Sequence of protein 1:
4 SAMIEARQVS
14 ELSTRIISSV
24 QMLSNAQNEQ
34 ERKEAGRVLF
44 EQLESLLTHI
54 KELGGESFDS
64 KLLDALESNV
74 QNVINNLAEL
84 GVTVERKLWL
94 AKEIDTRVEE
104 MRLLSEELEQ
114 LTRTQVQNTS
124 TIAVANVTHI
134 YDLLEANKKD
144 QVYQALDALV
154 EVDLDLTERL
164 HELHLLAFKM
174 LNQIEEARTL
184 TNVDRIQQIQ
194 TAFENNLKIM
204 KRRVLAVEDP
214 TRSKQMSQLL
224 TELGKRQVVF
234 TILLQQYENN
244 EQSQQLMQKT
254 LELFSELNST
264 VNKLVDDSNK

Sequence of protein 2:
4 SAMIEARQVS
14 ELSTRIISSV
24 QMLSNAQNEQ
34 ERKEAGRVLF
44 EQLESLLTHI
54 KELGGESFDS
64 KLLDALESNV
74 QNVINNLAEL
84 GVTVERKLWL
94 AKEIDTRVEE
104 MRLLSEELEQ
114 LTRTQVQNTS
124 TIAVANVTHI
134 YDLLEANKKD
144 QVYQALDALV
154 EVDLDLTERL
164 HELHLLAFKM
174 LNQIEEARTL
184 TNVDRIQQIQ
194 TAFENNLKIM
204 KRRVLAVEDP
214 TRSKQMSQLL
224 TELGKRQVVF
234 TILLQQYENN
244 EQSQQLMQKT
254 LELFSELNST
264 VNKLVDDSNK

Interface contacts:
Residue T17 in protein 2 contacts residue S258 in protein 1 (closest heavy-atom distance 3.3 Å).
Residue F171 in protein 2 contacts residue L168 in protein 1 (closest heavy-atom distance 3.4 Å).
Residue A126 in protein 2 is in contact with residue L157 in protein 1 (closest heavy-atom distance 3.3 Å).
Residue Y146 in protein 2 interacts with residue Y134 in protein 1 (closest heavy-atom distance 3.4 Å).
Residue R116 in protein 2 interacts with residue E165 in protein 1 (closest heavy-atom distance 3.5 Å).
Residue Q251 in protein 2 interacts with residue Q24 in protein 1 (closest heavy-atom distance 2.9 Å).
Residue L157 in protein 2 is in contact with residue A126 in protein 1 (closest heavy-atom distance 3.3 Å).
Residue E178 in protein 2 is in contact with residue R188 in protein 1 (closest heavy-atom distance 3.4 Å).
Residue N175 in protein 2 interacts with residue K172 in protein 1 (closest heavy-atom distance 3.1 Å).
Residue L137 in protein 2 is in contact with residue Y146 in protein 1 (closest heavy-atom distance 3.6 Å).
Residue Y146 in protein 2 is in contact with residue E138 in protein 1 (closest heavy-atom distance 3.1 Å).
Residue K142 in protein 2 interacts with residue L137 in protein 1 (closest heavy-atom distance 3.5 Å).
Residue T182 in protein 2 is in contact with residue N185 in protein 1 (closest heavy-atom distance 3.4 Å).
Residue R10 in protein 2 contacts residue N265 in protein 1 (closest heavy-atom distance 3.5 Å).
Residue E165 in protein 2 is in contact with residue R116 in protein 1 (closest heavy-atom distance 3.5 Å).
Residue N265 in protein 2 contacts residue R10 in protein 1 (closest heavy-atom distance 3.5 Å).
Residue S21 in protein 2 contacts residue L254 in protein 1 (closest heavy-atom distance 3.1 Å).
Residue N185 in protein 2 interacts with residue T182 in protein 1 (closest heavy-atom distance 3.4 Å).
Residue V153 in protein 2 interacts with residue V130 in protein 1 (closest heavy-atom distance 3.5 Å).
Residue Q251 in protein 2 is in contact with residue S21 in protein 1 (closest heavy-atom distance 3.3 Å).
Residue V130 in protein 2 is in contact with residue V153 in protein 1 (closest heavy-atom distance 3.5 Å).
Residue H164 in protein 2 contacts residue H164 in protein 1 (closest heavy-atom distance 2.6 Å).
Residue Q24 in protein 2 interacts with residue Q251 in protein 1 (closest heavy-atom distance 2.9 Å).
Residue K142 in protein 2 interacts with residue E138 in protein 1 (closest heavy-atom distance 3.1 Å).
Residue F171 in protein 2 is in contact with residue K172 in protein 1 (closest heavy-atom distance 3.6 Å).
Residue H164 in protein 2 contacts residue H167 in protein 1 (closest heavy-atom distance 3.4 Å).
Residue L168 in protein 2 contacts residue L168 in protein 1 (closest heavy-atom distance 3.1 Å).
Residue Y134 in protein 2 interacts with residue L149 in protein 1 (closest heavy-atom distance 3.4 Å).
Residue H167 in protein 2 is in contact with residue H164 in protein 1 (closest heavy-atom distance 3.4 Å).
Residue E138 in protein 2 is in contact with residue K142 in protein 1 (closest heavy-atom distance 3.1 Å).
Residue R188 in protein 2 is in contact with residue E178 in protein 1 (closest heavy-atom distance 3.4 Å).
Residue K142 in protein 2 is in contact with residue N140 in protein 1 (closest heavy-atom distance 3.2 Å).
Residue S13 in protein 2 interacts with residue S13 in protein 1 (closest heavy-atom distance 2.9 Å).
Residue T184 in protein 2 interacts with residue T184 in protein 1 (closest heavy-atom distance 2.6 Å).
Residue L168 in protein 2 is in contact with residue F171 in protein 1 (closest heavy-atom distance 3.4 Å).
Residue Y134 in protein 2 is in contact with residue D150 in protein 1 (closest heavy-atom distance 2.5 Å).
Residue L254 in protein 2 interacts with residue S21 in protein 1 (closest heavy-atom distance 3.1 Å).
Residue K172 in protein 2 contacts residue N175 in protein 1 (closest heavy-atom distance 3.1 Å).
Residue N175 in protein 2 interacts with residue N175 in protein 1 (closest heavy-atom distance 3.1 Å).
Residue L152 in protein 2 is in contact with residue L152 in protein 1 (closest heavy-atom distance 3.3 Å).
Residue N140 in protein 2 is in contact with residue K142 in protein 1 (closest heavy-atom distance 3.2 Å).
Residue S21 in protein 2 contacts residue Q251 in protein 1 (closest heavy-atom distance 3.3 Å).
Residue L137 in protein 2 interacts with residue K142 in protein 1 (closest heavy-atom distance 3.5 Å).
Residue Y146 in protein 2 is in contact with residue L137 in protein 1 (closest heavy-atom distance 3.6 Å).
Residue I133 in protein 2 is in contact with residue L149 in protein 1 (closest heavy-atom distance 3.5 Å).
Residue L149 in protein 2 interacts with residue Y134 in protein 1 (closest heavy-atom distance 3.4 Å).
Residue L149 in protein 2 contacts residue I133 in protein 1 (closest heavy-atom distance 3.5 Å).
Residue Q247 in protein 2 is in contact with residue N28 in protein 1 (closest heavy-atom distance 3.6 Å).
Residue V145 in protein 2 contacts residue L137 in protein 1 (closest heavy-atom distance 3.3 Å).
Residue D150 in protein 2 contacts residue Y134 in protein 1 (closest heavy-atom distance 2.5 Å).
Residue N28 in protein 2 interacts with residue Q247 in protein 1 (closest heavy-atom distance 3.6 Å).
Residue E161 in protein 2 is in contact with residue S123 in protein 1 (closest heavy-atom distance 2.8 Å).
Residue L137 in protein 2 interacts with residue V145 in protein 1 (closest heavy-atom distance 3.3 Å).
Residue E138 in protein 2 is in contact with residue Y146 in protein 1 (closest heavy-atom distance 3.1 Å).
Residue E179 in protein 2 is in contact with residue R188 in protein 1 (closest heavy-atom distance 3.5 Å).
Residue S258 in protein 2 interacts with residue T17 in protein 1 (closest heavy-atom distance 3.3 Å).
Residue R188 in protein 2 interacts with residue E179 in protein 1 (closest heavy-atom distance 3.5 Å).
Residue Y134 in protein 2 interacts with residue Y146 in protein 1 (closest heavy-atom distance 3.4 Å).
Residue E179 in protein 2 is in contact with residue E179 in protein 1 (closest heavy-atom distance 2.7 Å).
Residue S123 in protein 2 is in contact with residue E161 in protein 1 (closest heavy-atom distance 2.8 Å).

This data describes a binding interaction between two proteins.